Sequence of protein 2:
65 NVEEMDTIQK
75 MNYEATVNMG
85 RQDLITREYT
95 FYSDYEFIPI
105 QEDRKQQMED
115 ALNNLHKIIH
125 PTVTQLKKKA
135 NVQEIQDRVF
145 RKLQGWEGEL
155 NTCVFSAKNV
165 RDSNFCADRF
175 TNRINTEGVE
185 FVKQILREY

This data describes a binding interaction between two proteins.

Residue-level contacts at the interface:
Residue E33 in protein 1 contacts residue R145 in protein 2 (closest heavy-atom distance 5.0 Å).

Sequence of protein 1:
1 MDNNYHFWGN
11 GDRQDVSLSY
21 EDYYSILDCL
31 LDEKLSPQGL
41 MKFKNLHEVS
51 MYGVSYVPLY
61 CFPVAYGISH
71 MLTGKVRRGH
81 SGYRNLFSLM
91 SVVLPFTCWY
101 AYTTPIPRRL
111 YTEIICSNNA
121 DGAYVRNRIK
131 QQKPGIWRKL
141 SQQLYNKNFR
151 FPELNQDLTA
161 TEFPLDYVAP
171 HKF